Sequence of chain A:
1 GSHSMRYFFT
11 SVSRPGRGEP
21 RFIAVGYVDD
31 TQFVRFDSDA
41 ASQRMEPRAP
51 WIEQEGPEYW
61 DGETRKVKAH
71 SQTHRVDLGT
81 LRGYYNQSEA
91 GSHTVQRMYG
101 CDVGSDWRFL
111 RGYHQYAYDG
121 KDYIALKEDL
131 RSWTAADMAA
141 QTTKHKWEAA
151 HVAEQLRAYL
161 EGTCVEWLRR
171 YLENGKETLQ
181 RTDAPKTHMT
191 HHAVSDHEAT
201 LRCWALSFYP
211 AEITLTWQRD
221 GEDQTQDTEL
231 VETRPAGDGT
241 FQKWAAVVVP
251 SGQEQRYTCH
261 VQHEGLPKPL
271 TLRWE

Interface contacts:
Residue W167 in chain A interacts with residue A1 in chain B (closest heavy-atom distance 3.3 Å).
Residue T163 in chain A interacts with residue M2 in chain B (closest heavy-atom distance 4.7 Å).
Residue V152 in chain A is in contact with residue L7 in chain B (closest heavy-atom distance 3.6 Å).
Residue Y116 in chain A is in contact with residue L9 in chain B (closest heavy-atom distance 3.8 Å).
Residue H70 in chain A interacts with residue D3 in chain B (closest heavy-atom distance 2.7 Å).
Residue K66 in chain A interacts with residue D3 in chain B (closest heavy-atom distance 3.9 Å).
Residue F33 in chain A interacts with residue A1 in chain B (closest heavy-atom distance 4.9 Å).
Residue L156 in chain A interacts with residue L7 in chain B (closest heavy-atom distance 4.6 Å).
Residue T80 in chain A interacts with residue L9 in chain B (closest heavy-atom distance 3.4 Å).
Residue H70 in chain A is in contact with residue M2 in chain B (closest heavy-atom distance 4.0 Å).
Residue T73 in chain A is in contact with residue L7 in chain B (closest heavy-atom distance 3.0 Å).
Residue Y99 in chain A is in contact with residue M2 in chain B (closest heavy-atom distance 3.2 Å).
Residue Y159 in chain A interacts with residue D3 in chain B (closest heavy-atom distance 3.3 Å).
Residue H70 in chain A contacts residue S4 in chain B (closest heavy-atom distance 4.9 Å).
Residue R97 in chain A is in contact with residue N5 in chain B (closest heavy-atom distance 4.6 Å).
Residue W147 in chain A contacts residue L9 in chain B (closest heavy-atom distance 3.4 Å).
Residue M45 in chain A is in contact with residue M2 in chain B (closest heavy-atom distance 3.2 Å).
Residue T163 in chain A contacts residue A1 in chain B (closest heavy-atom distance 4.6 Å).
Residue Y171 in chain A is in contact with residue A1 in chain B (closest heavy-atom distance 2.6 Å).
Residue Y7 in chain A is in contact with residue M2 in chain B (closest heavy-atom distance 3.2 Å).
Residue Y7 in chain A is in contact with residue A1 in chain B (closest heavy-atom distance 2.9 Å).
Residue K146 in chain A contacts residue L9 in chain B (closest heavy-atom distance 3.9 Å).
Residue Y159 in chain A contacts residue M2 in chain B (closest heavy-atom distance 3.2 Å).
Residue K66 in chain A is in contact with residue S4 in chain B (closest heavy-atom distance 3.9 Å).
Residue I124 in chain A is in contact with residue L9 in chain B (closest heavy-atom distance 4.7 Å).
Residue T73 in chain A is in contact with residue E8 in chain B (closest heavy-atom distance 4.0 Å).
Residue D77 in chain A contacts residue L9 in chain B (closest heavy-atom distance 2.9 Å).
Residue H70 in chain A interacts with residue N5 in chain B (closest heavy-atom distance 4.6 Å).
Residue A69 in chain A contacts residue T6 in chain B (closest heavy-atom distance 4.8 Å).
Residue W147 in chain A interacts with residue E8 in chain B (closest heavy-atom distance 2.7 Å).
Residue E63 in chain A interacts with residue M2 in chain B (closest heavy-atom distance 2.9 Å).
Residue E63 in chain A is in contact with residue A1 in chain B (closest heavy-atom distance 3.1 Å).
Residue L81 in chain A contacts residue L9 in chain B (closest heavy-atom distance 3.5 Å).
Residue Y123 in chain A contacts residue L9 in chain B (closest heavy-atom distance 4.1 Å).
Residue K146 in chain A interacts with residue E8 in chain B (closest heavy-atom distance 2.8 Å).
Residue Q155 in chain A interacts with residue N5 in chain B (closest heavy-atom distance 3.7 Å).
Residue K66 in chain A interacts with residue M2 in chain B (closest heavy-atom distance 3.1 Å).
Residue K66 in chain A contacts residue A1 in chain B (closest heavy-atom distance 4.8 Å).
Residue V95 in chain A contacts residue L9 in chain B (closest heavy-atom distance 4.7 Å).
Residue F9 in chain A contacts residue M2 in chain B (closest heavy-atom distance 4.0 Å).
Residue Y59 in chain A contacts residue A1 in chain B (closest heavy-atom distance 4.7 Å).
Residue W147 in chain A contacts residue L7 in chain B (closest heavy-atom distance 3.3 Å).
Residue L156 in chain A is in contact with residue D3 in chain B (closest heavy-atom distance 4.5 Å).
Residue W133 in chain A interacts with residue L7 in chain B (closest heavy-atom distance 4.9 Å).
Residue R97 in chain A contacts residue L7 in chain B (closest heavy-atom distance 3.8 Å).
Residue T143 in chain A is in contact with residue E8 in chain B (closest heavy-atom distance 4.5 Å).
Residue V76 in chain A is in contact with residue E8 in chain B (closest heavy-atom distance 3.7 Å).
Residue Y99 in chain A is in contact with residue D3 in chain B (closest heavy-atom distance 2.9 Å).
Residue H114 in chain A contacts residue L7 in chain B (closest heavy-atom distance 3.8 Å).
Residue Y159 in chain A contacts residue S4 in chain B (closest heavy-atom distance 5.0 Å).
Residue M5 in chain A interacts with residue A1 in chain B (closest heavy-atom distance 3.8 Å).
Residue D77 in chain A interacts with residue L7 in chain B (closest heavy-atom distance 3.7 Å).
Residue T73 in chain A contacts residue T6 in chain B (closest heavy-atom distance 3.4 Å).
Residue D77 in chain A interacts with residue E8 in chain B (closest heavy-atom distance 3.4 Å).
Residue T143 in chain A is in contact with residue L9 in chain B (closest heavy-atom distance 2.8 Å).
Residue Y159 in chain A is in contact with residue A1 in chain B (closest heavy-atom distance 2.7 Å).
Residue Y84 in chain A contacts residue L9 in chain B (closest heavy-atom distance 3.2 Å).
Residue Y116 in chain A is in contact with residue L7 in chain B (closest heavy-atom distance 3.6 Å).
Residue R97 in chain A is in contact with residue D3 in chain B (closest heavy-atom distance 4.2 Å).
Residue V67 in chain A interacts with residue M2 in chain B (closest heavy-atom distance 3.8 Å).

The following describes two proteins that form a bound complex.

Sequence of chain B:
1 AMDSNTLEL